Sequence of the first protein:
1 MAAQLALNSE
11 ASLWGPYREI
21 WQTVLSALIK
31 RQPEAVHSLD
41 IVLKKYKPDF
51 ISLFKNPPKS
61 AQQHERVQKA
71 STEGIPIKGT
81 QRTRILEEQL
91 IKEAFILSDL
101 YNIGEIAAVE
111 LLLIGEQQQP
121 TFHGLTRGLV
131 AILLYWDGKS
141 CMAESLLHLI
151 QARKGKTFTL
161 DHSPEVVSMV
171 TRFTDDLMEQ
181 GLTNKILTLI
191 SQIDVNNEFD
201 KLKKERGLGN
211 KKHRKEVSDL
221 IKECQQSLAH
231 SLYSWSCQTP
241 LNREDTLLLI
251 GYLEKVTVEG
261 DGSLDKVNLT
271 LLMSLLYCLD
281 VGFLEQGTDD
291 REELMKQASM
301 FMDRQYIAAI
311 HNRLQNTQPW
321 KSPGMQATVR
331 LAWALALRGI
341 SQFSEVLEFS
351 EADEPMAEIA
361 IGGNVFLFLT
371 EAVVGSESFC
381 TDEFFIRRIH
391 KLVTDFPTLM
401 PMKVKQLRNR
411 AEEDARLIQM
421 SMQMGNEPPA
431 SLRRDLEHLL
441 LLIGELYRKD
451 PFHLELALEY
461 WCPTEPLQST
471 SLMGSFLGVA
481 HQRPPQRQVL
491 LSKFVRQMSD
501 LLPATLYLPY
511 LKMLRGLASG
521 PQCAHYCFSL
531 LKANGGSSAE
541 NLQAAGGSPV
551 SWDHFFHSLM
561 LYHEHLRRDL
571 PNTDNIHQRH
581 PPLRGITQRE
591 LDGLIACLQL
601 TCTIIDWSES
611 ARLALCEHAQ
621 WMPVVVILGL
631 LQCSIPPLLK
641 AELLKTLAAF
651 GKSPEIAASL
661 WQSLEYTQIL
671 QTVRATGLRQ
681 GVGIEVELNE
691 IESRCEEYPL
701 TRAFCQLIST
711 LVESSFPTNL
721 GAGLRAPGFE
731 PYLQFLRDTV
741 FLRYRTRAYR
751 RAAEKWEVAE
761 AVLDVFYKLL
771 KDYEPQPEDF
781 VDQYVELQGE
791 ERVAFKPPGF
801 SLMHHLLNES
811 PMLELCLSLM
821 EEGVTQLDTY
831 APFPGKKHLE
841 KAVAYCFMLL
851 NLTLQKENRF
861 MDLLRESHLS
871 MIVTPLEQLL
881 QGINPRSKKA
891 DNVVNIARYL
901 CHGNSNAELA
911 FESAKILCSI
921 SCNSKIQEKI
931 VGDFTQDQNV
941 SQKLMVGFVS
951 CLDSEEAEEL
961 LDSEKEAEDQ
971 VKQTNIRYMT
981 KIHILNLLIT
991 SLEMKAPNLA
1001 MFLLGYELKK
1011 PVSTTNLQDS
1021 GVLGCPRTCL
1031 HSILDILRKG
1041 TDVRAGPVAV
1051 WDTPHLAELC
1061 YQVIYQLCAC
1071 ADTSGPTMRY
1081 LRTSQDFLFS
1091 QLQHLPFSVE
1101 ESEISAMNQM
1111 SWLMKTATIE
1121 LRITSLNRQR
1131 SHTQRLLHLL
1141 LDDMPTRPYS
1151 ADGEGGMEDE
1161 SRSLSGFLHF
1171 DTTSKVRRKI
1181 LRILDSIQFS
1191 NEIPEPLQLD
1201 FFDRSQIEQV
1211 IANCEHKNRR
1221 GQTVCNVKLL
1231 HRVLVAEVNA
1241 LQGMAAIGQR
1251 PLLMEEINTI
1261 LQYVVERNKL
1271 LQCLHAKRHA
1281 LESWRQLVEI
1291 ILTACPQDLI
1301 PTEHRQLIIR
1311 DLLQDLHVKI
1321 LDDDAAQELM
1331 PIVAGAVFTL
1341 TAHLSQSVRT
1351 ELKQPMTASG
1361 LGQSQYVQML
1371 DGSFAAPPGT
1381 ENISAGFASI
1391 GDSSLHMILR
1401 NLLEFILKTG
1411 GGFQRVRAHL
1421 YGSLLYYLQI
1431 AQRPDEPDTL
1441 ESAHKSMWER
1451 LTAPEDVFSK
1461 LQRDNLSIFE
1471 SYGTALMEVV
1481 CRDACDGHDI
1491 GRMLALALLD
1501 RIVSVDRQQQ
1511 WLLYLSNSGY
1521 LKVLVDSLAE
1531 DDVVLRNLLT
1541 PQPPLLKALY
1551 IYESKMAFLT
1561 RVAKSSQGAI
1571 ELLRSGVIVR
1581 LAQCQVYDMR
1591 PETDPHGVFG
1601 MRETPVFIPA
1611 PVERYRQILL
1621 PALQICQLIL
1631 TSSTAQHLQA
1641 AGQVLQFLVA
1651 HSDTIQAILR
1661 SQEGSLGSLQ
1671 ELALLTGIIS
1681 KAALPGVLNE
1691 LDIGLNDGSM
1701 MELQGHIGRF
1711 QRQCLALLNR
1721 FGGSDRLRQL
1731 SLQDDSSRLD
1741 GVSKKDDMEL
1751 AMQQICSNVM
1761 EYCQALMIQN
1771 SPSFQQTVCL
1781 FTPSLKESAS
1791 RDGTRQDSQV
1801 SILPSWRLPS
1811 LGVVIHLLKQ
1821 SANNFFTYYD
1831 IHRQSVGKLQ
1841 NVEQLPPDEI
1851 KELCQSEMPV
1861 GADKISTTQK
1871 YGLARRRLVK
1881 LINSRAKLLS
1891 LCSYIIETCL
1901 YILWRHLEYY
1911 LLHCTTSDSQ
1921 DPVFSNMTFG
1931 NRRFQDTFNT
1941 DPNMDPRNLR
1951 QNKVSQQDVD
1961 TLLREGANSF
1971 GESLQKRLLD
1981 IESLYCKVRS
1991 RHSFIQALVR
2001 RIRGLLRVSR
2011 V

Contacts between the two chains:
Residue N1696 in the first protein is in contact with residue E253 in the second protein (closest heavy-atom distance 1.9 Å).
Residue D1526 in the first protein is in contact with residue K92 in the second protein (closest heavy-atom distance 2.3 Å).
Residue G1694 in the first protein is in contact with residue P239 in the second protein (closest heavy-atom distance 3.1 Å).
Residue D1697 in the first protein is in contact with residue K255 in the second protein (closest heavy-atom distance 1.8 Å).
Residue M1700 in the first protein contacts residue L254 in the second protein (closest heavy-atom distance 1.7 Å).
Residue G1519 in the first protein contacts residue K92 in the second protein (closest heavy-atom distance 3.1 Å).
Residue L1695 in the first protein contacts residue F252 in the second protein (closest heavy-atom distance 1.0 Å).
Residue S1699 in the first protein contacts residue E253 in the second protein (closest heavy-atom distance 2.7 Å).
Residue Y1520 in the first protein contacts residue E88 in the second protein (closest heavy-atom distance 3.1 Å).
Residue S1699 in the first protein is in contact with residue F252 in the second protein (closest heavy-atom distance 2.9 Å).
Residue D1697 in the first protein interacts with residue W259 in the second protein (closest heavy-atom distance 3.3 Å).
Residue Q1639 in the first protein is in contact with residue T246 in the second protein (closest heavy-atom distance 2.8 Å).
Residue I1693 in the first protein is in contact with residue K255 in the second protein (closest heavy-atom distance 1.9 Å).
Residue N1696 in the first protein interacts with residue K255 in the second protein (closest heavy-atom distance 0.8 Å).
Residue Q1646 in the first protein interacts with residue T246 in the second protein (closest heavy-atom distance 2.6 Å).
Residue G1694 in the first protein interacts with residue Q247 in the second protein (closest heavy-atom distance 1.9 Å).
Residue S1699 in the first protein contacts residue E251 in the second protein (closest heavy-atom distance 2.2 Å).
Residue L1695 in the first protein contacts residue T250 in the second protein (closest heavy-atom distance 3.3 Å).
Residue D1486 in the first protein interacts with residue S90 in the second protein (closest heavy-atom distance 3.2 Å).
Residue N1696 in the first protein contacts residue Q257 in the second protein (closest heavy-atom distance 2.3 Å).
Residue G1698 in the first protein interacts with residue Q257 in the second protein (closest heavy-atom distance 3.0 Å).
Residue Q1646 in the first protein is in contact with residue T248 in the second protein (closest heavy-atom distance 0.7 Å).
Residue N1696 in the first protein contacts residue W256 in the second protein (closest heavy-atom distance 0.7 Å).
Residue I1693 in the first protein is in contact with residue T246 in the second protein (closest heavy-atom distance 1.8 Å).
Residue L1703 in the first protein contacts residue E251 in the second protein (closest heavy-atom distance 2.6 Å).
Residue L1691 in the first protein is in contact with residue K255 in the second protein (closest heavy-atom distance 2.9 Å).
Residue N1696 in the first protein contacts residue E251 in the second protein (closest heavy-atom distance 3.2 Å).
Residue V1523 in the first protein interacts with residue S93 in the second protein (closest heavy-atom distance 2.8 Å).
Residue S1699 in the first protein is in contact with residue L254 in the second protein (closest heavy-atom distance 1.0 Å).
Residue V1523 in the first protein contacts residue G91 in the second protein (closest heavy-atom distance 1.3 Å).
Residue V1523 in the first protein is in contact with residue K92 in the second protein (closest heavy-atom distance 1.1 Å).
Residue N1696 in the first protein is in contact with residue F252 in the second protein (closest heavy-atom distance 1.4 Å).
Residue C1485 in the first protein is in contact with residue S90 in the second protein (closest heavy-atom distance 2.8 Å).
Residue S1699 in the first protein contacts residue T250 in the second protein (closest heavy-atom distance 1.2 Å).
Residue L1691 in the first protein interacts with residue T246 in the second protein (closest heavy-atom distance 2.8 Å).
Residue Q1646 in the first protein is in contact with residue Q247 in the second protein (closest heavy-atom distance 2.0 Å).
Residue M1701 in the first protein is in contact with residue L254 in the second protein (closest heavy-atom distance 2.6 Å).
Residue S1575 in the first protein is in contact with residue K92 in the second protein (closest heavy-atom distance 2.5 Å).
Residue N1696 in the first protein interacts with residue P239 in the second protein (closest heavy-atom distance 3.4 Å).
Residue S1518 in the first protein contacts residue S93 in the second protein (closest heavy-atom distance 2.5 Å).
Residue N1696 in the first protein interacts with residue L254 in the second protein (closest heavy-atom distance 0.8 Å).
Residue G1698 in the first protein interacts with residue L254 in the second protein (closest heavy-atom distance 0.5 Å).
Residue I1693 in the first protein contacts residue Q247 in the second protein (closest heavy-atom distance 0.9 Å).
Residue G1519 in the first protein is in contact with residue S93 in the second protein (closest heavy-atom distance 3.2 Å).
Residue S1699 in the first protein contacts residue K255 in the second protein (closest heavy-atom distance 3.1 Å).
Residue K1522 in the first protein contacts residue K92 in the second protein (closest heavy-atom distance 1.6 Å).
Residue G1694 in the first protein interacts with residue F252 in the second protein (closest heavy-atom distance 1.9 Å).
Residue D1697 in the first protein interacts with residue L254 in the second protein (closest heavy-atom distance 1.2 Å).
Residue V1525 in the first protein contacts residue K92 in the second protein (closest heavy-atom distance 2.7 Å).
Residue R1482 in the first protein contacts residue E87 in the second protein (closest heavy-atom distance 1.5 Å).
Residue L1695 in the first protein is in contact with residue T248 in the second protein (closest heavy-atom distance 2.3 Å).
Residue Y1520 in the first protein interacts with residue S90 in the second protein (closest heavy-atom distance 2.7 Å).
Residue E1702 in the first protein is in contact with residue L254 in the second protein (closest heavy-atom distance 3.0 Å).
Residue D1697 in the first protein contacts residue W256 in the second protein (closest heavy-atom distance 3.1 Å).
Residue V1523 in the first protein is in contact with residue S90 in the second protein (closest heavy-atom distance 2.4 Å).
Residue L1695 in the first protein contacts residue W256 in the second protein (closest heavy-atom distance 3.2 Å).
Residue L1695 in the first protein is in contact with residue E251 in the second protein (closest heavy-atom distance 1.0 Å).
Residue L1695 in the first protein contacts residue Q247 in the second protein (closest heavy-atom distance 1.7 Å).
Residue L1695 in the first protein contacts residue K255 in the second protein (closest heavy-atom distance 0.6 Å).
Residue D1697 in the first protein is in contact with residue H258 in the second protein (closest heavy-atom distance 0.8 Å).

Sequence of the second protein:
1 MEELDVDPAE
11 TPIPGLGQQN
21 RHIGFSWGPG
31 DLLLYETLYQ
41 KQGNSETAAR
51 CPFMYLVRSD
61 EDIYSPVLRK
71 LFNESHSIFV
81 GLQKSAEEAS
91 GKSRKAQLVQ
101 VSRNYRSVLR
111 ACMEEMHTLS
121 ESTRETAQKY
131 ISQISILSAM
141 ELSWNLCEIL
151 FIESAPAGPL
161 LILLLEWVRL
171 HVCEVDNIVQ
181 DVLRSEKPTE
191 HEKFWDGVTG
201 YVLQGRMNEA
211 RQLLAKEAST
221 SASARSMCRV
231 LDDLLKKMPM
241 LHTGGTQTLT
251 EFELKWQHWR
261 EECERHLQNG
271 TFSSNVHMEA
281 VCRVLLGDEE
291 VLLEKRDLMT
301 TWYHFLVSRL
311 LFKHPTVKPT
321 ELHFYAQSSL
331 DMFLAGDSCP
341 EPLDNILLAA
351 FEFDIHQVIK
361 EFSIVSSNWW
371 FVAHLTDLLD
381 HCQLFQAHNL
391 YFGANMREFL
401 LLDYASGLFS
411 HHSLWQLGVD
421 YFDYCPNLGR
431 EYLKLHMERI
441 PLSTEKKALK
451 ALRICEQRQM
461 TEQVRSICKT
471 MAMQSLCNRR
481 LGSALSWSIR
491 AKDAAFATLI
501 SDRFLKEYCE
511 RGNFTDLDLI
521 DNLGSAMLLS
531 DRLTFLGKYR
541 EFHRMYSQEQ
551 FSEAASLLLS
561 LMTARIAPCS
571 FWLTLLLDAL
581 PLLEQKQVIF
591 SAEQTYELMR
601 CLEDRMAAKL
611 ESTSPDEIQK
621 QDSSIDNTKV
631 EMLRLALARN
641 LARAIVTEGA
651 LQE

These two protein chains interact to form a complex.